The following describes two proteins that form a bound complex.

Contacts between the two chains:
Residue I283 in chain B interacts with residue L10 in chain A (closest heavy-atom distance 4.2 Å).
Residue R270 in chain B interacts with residue A36 in chain A (closest heavy-atom distance 4.7 Å).
Residue V287 in chain B interacts with residue Y73 in chain A (closest heavy-atom distance 3.8 Å).
Residue P273 in chain B contacts residue Q19 in chain A (closest heavy-atom distance 4.4 Å).
Residue V287 in chain B contacts residue L10 in chain A (closest heavy-atom distance 4.0 Å).
Residue I283 in chain B contacts residue F78 in chain A (closest heavy-atom distance 3.7 Å).
Residue E263 in chain B interacts with residue H47 in chain A (closest heavy-atom distance 4.3 Å).
Residue V287 in chain B contacts residue Y6 in chain A (closest heavy-atom distance 4.0 Å).
Residue L275 in chain B is in contact with residue Q19 in chain A (closest heavy-atom distance 3.2 Å).
Residue P273 in chain B contacts residue I37 in chain A (closest heavy-atom distance 5.0 Å).
Residue L275 in chain B interacts with residue P23 in chain A (closest heavy-atom distance 4.4 Å).
Residue D279 in chain B is in contact with residue S24 in chain A (closest heavy-atom distance 4.7 Å).
Residue P273 in chain B contacts residue R20 in chain A (closest heavy-atom distance 4.2 Å).
Residue M280 in chain B interacts with residue K4 in chain A (closest heavy-atom distance 4.0 Å).
Residue R270 in chain B contacts residue I37 in chain A (closest heavy-atom distance 4.1 Å).
Residue I283 in chain B contacts residue V75 in chain A (closest heavy-atom distance 4.1 Å).
Residue G284 in chain B contacts residue Y6 in chain A (closest heavy-atom distance 4.1 Å).
Residue M280 in chain B is in contact with residue F7 in chain A (closest heavy-atom distance 3.6 Å).
Residue L291 in chain B is in contact with residue Y6 in chain A (closest heavy-atom distance 3.6 Å).
Residue Q294 in chain B is in contact with residue R72 in chain A (closest heavy-atom distance 4.0 Å).
Residue M280 in chain B contacts residue D8 in chain A (closest heavy-atom distance 4.0 Å).
Residue T276 in chain B contacts residue S24 in chain A (closest heavy-atom distance 3.4 Å).
Residue E277 in chain B is in contact with residue K4 in chain A (closest heavy-atom distance 3.3 Å).
Residue I283 in chain B contacts residue F7 in chain A (closest heavy-atom distance 3.8 Å).
Residue I283 in chain B interacts with residue F18 in chain A (closest heavy-atom distance 4.1 Å).
Residue K274 in chain B contacts residue S24 in chain A (closest heavy-atom distance 4.7 Å).
Residue F288 in chain B contacts residue Y6 in chain A (closest heavy-atom distance 3.3 Å).
Residue P273 in chain B interacts with residue P22 in chain A (closest heavy-atom distance 3.7 Å).
Residue D279 in chain B interacts with residue P23 in chain A (closest heavy-atom distance 3.8 Å).
Residue G284 in chain B is in contact with residue F7 in chain A (closest heavy-atom distance 4.4 Å).
Residue V287 in chain B interacts with residue V75 in chain A (closest heavy-atom distance 3.5 Å).
Residue F290 in chain B is in contact with residue Y73 in chain A (closest heavy-atom distance 4.0 Å).
Residue A282 in chain B contacts residue F78 in chain A (closest heavy-atom distance 4.2 Å).
Residue E281 in chain B is in contact with residue K4 in chain A (closest heavy-atom distance 4.2 Å).
Residue G284 in chain B is in contact with residue Y3 in chain A (closest heavy-atom distance 3.3 Å).
Residue F290 in chain B interacts with residue L71 in chain A (closest heavy-atom distance 3.9 Å).
Residue F290 in chain B contacts residue R72 in chain A (closest heavy-atom distance 3.8 Å).
Residue E263 in chain B interacts with residue K35 in chain A (closest heavy-atom distance 3.3 Å).
Residue K274 in chain B is in contact with residue Q19 in chain A (closest heavy-atom distance 5.0 Å).
Residue K274 in chain B interacts with residue P22 in chain A (closest heavy-atom distance 4.0 Å).
Residue M280 in chain B is in contact with residue Y3 in chain A (closest heavy-atom distance 4.9 Å).
Residue E281 in chain B contacts residue Y3 in chain A (closest heavy-atom distance 3.9 Å).
Residue T276 in chain B contacts residue P22 in chain A (closest heavy-atom distance 4.6 Å).
Residue R286 in chain B interacts with residue V75 in chain A (closest heavy-atom distance 4.7 Å).
Residue L275 in chain B is in contact with residue F7 in chain A (closest heavy-atom distance 4.3 Å).
Residue F288 in chain B is in contact with residue Y3 in chain A (closest heavy-atom distance 3.9 Å).
Residue R270 in chain B contacts residue K35 in chain A (closest heavy-atom distance 2.5 Å).
Residue P273 in chain B contacts residue I25 in chain A (closest heavy-atom distance 3.6 Å).
Residue L275 in chain B interacts with residue F18 in chain A (closest heavy-atom distance 3.8 Å).
Residue I283 in chain B contacts residue P23 in chain A (closest heavy-atom distance 3.9 Å).
Residue F290 in chain B interacts with residue G74 in chain A (closest heavy-atom distance 3.4 Å).
Residue L275 in chain B contacts residue P22 in chain A (closest heavy-atom distance 3.6 Å).
Residue R286 in chain B interacts with residue F78 in chain A (closest heavy-atom distance 3.7 Å).
Residue A285 in chain B interacts with residue Y3 in chain A (closest heavy-atom distance 3.4 Å).

Sequence of chain A:
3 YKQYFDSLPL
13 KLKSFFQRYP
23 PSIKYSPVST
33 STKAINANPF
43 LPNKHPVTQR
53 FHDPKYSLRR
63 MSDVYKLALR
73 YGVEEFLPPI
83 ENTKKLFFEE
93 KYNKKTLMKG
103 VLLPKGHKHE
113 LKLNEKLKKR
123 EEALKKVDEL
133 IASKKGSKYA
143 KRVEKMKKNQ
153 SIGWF

Sequence of chain B:
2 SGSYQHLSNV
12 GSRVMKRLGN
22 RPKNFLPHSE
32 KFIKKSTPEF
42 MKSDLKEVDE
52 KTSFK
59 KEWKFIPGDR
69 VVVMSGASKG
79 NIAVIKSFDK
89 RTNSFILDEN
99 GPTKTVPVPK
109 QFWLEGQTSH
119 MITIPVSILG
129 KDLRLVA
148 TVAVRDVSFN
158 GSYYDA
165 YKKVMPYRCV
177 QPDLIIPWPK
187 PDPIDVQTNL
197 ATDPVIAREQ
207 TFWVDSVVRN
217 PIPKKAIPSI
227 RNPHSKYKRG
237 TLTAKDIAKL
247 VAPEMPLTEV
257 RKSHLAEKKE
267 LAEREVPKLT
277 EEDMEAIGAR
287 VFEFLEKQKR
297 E